Sequence of protein 2:
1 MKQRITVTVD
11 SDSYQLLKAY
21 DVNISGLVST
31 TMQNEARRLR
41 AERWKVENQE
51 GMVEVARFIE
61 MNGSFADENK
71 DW

Interface contacts:
Residue T8 in protein 2 is in contact with residue K2 in protein 1 (closest heavy-atom distance 3.6 Å).
Residue Q3 in protein 2 is in contact with residue D10 in protein 1 (closest heavy-atom distance 3.0 Å).
Residue I5 in protein 2 is in contact with residue V7 in protein 1 (closest heavy-atom distance 2.9 Å).
Residue T6 in protein 2 is in contact with residue R4 in protein 1 (closest heavy-atom distance 2.7 Å).
Residue S29 in protein 2 interacts with residue D12 in protein 1 (closest heavy-atom distance 2.9 Å).
Residue V28 in protein 2 contacts residue V28 in protein 1 (closest heavy-atom distance 3.1 Å).
Residue M32 in protein 2 interacts with residue S13 in protein 1 (closest heavy-atom distance 3.2 Å).
Residue L39 in protein 2 contacts residue Y20 in protein 1 (closest heavy-atom distance 3.0 Å).
Residue D10 in protein 2 is in contact with residue M1 in protein 1 (closest heavy-atom distance 2.7 Å).
Residue S25 in protein 2 contacts residue V7 in protein 1 (closest heavy-atom distance 3.0 Å).
Residue Y14 in protein 2 contacts residue M32 in protein 1 (closest heavy-atom distance 3.5 Å).
Residue T31 in protein 2 contacts residue T31 in protein 1 (closest heavy-atom distance 3.3 Å).
Residue E50 in protein 2 interacts with residue G51 in protein 1 (closest heavy-atom distance 3.6 Å).
Residue V9 in protein 2 interacts with residue I5 in protein 1 (closest heavy-atom distance 3.5 Å).
Residue M32 in protein 2 is in contact with residue Y14 in protein 1 (closest heavy-atom distance 3.3 Å).
Residue D12 in protein 2 contacts residue S29 in protein 1 (closest heavy-atom distance 2.9 Å).
Residue I5 in protein 2 contacts residue I5 in protein 1 (closest heavy-atom distance 3.5 Å).
Residue R4 in protein 2 contacts residue T8 in protein 1 (closest heavy-atom distance 3.1 Å).
Residue S13 in protein 2 contacts residue S29 in protein 1 (closest heavy-atom distance 2.6 Å).
Residue V9 in protein 2 is in contact with residue K2 in protein 1 (closest heavy-atom distance 3.5 Å).
Residue I5 in protein 2 interacts with residue T6 in protein 1 (closest heavy-atom distance 3.1 Å).
Residue Y14 in protein 2 interacts with residue S29 in protein 1 (closest heavy-atom distance 3.3 Å).
Residue L39 in protein 2 contacts residue L17 in protein 1 (closest heavy-atom distance 3.6 Å).
Residue Q3 in protein 2 interacts with residue Y14 in protein 1 (closest heavy-atom distance 3.6 Å).
Residue I5 in protein 2 contacts residue Y14 in protein 1 (closest heavy-atom distance 2.9 Å).
Residue V28 in protein 2 is in contact with residue V7 in protein 1 (closest heavy-atom distance 3.4 Å).
Residue V7 in protein 2 is in contact with residue S29 in protein 1 (closest heavy-atom distance 3.1 Å).
Residue I24 in protein 2 interacts with residue M32 in protein 1 (closest heavy-atom distance 3.2 Å).
Residue R4 in protein 2 contacts residue T6 in protein 1 (closest heavy-atom distance 2.7 Å).
Residue T8 in protein 2 is in contact with residue Q3 in protein 1 (closest heavy-atom distance 3.0 Å).
Residue S29 in protein 2 interacts with residue S13 in protein 1 (closest heavy-atom distance 2.5 Å).
Residue M32 in protein 2 is in contact with residue I24 in protein 1 (closest heavy-atom distance 3.2 Å).
Residue Y14 in protein 2 is in contact with residue Q3 in protein 1 (closest heavy-atom distance 3.7 Å).
Residue K2 in protein 2 contacts residue D10 in protein 1 (closest heavy-atom distance 2.9 Å).
Residue S13 in protein 2 interacts with residue Q33 in protein 1 (closest heavy-atom distance 2.6 Å).
Residue Q3 in protein 2 contacts residue K18 in protein 1 (closest heavy-atom distance 3.3 Å).
Residue Q33 in protein 2 interacts with residue S13 in protein 1 (closest heavy-atom distance 3.1 Å).
Residue Y20 in protein 2 is in contact with residue L39 in protein 1 (closest heavy-atom distance 2.9 Å).
Residue V9 in protein 2 contacts residue Q3 in protein 1 (closest heavy-atom distance 2.6 Å).
Residue V7 in protein 2 contacts residue S25 in protein 1 (closest heavy-atom distance 3.0 Å).
Residue T6 in protein 2 contacts residue I5 in protein 1 (closest heavy-atom distance 3.1 Å).
Residue Q3 in protein 2 contacts residue T8 in protein 1 (closest heavy-atom distance 2.8 Å).
Residue L16 in protein 2 interacts with residue A36 in protein 1 (closest heavy-atom distance 3.6 Å).
Residue A36 in protein 2 interacts with residue L16 in protein 1 (closest heavy-atom distance 3.3 Å).
Residue R43 in protein 2 contacts residue Y20 in protein 1 (closest heavy-atom distance 2.9 Å).
Residue K2 in protein 2 contacts residue T8 in protein 1 (closest heavy-atom distance 3.5 Å).
Residue V9 in protein 2 interacts with residue S29 in protein 1 (closest heavy-atom distance 3.1 Å).
Residue M1 in protein 2 interacts with residue D10 in protein 1 (closest heavy-atom distance 2.7 Å).
Residue V7 in protein 2 contacts residue Q3 in protein 1 (closest heavy-atom distance 3.6 Å).
Residue V7 in protein 2 interacts with residue V28 in protein 1 (closest heavy-atom distance 3.5 Å).
Residue Y14 in protein 2 contacts residue I5 in protein 1 (closest heavy-atom distance 2.9 Å).
Residue D10 in protein 2 contacts residue K2 in protein 1 (closest heavy-atom distance 3.4 Å).
Residue E35 in protein 2 contacts residue L17 in protein 1 (closest heavy-atom distance 3.3 Å).
Residue T8 in protein 2 is in contact with residue R4 in protein 1 (closest heavy-atom distance 3.5 Å).
Residue L27 in protein 2 contacts residue E35 in protein 1 (closest heavy-atom distance 3.6 Å).
Residue D10 in protein 2 interacts with residue Q3 in protein 1 (closest heavy-atom distance 2.9 Å).
Residue S29 in protein 2 is in contact with residue Y14 in protein 1 (closest heavy-atom distance 3.4 Å).
Residue Q3 in protein 2 interacts with residue V9 in protein 1 (closest heavy-atom distance 2.5 Å).
Residue L17 in protein 2 interacts with residue M32 in protein 1 (closest heavy-atom distance 3.2 Å).
Residue V7 in protein 2 interacts with residue I5 in protein 1 (closest heavy-atom distance 3.0 Å).

The following describes two proteins that form a bound complex.

Sequence of protein 1:
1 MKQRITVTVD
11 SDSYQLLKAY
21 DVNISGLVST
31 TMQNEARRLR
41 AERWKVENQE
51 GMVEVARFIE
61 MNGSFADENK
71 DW